The following describes two proteins that form a bound complex.

Sequence of chain B:
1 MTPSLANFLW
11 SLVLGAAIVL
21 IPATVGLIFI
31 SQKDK

Sequence of chain A:
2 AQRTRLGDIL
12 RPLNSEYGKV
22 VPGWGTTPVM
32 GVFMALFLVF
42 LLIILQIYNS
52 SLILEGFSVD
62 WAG

Contacts between the two chains:
Residue L55 in chain A interacts with residue L5 in chain B (closest heavy-atom distance 4.0 Å).
Residue V40 in chain A interacts with residue F8 in chain B (closest heavy-atom distance 4.3 Å).
Residue L53 in chain A interacts with residue T2 in chain B (closest heavy-atom distance 5.0 Å).
Residue I44 in chain A contacts residue F8 in chain B (closest heavy-atom distance 3.4 Å).
Residue L53 in chain A interacts with residue S4 in chain B (closest heavy-atom distance 3.7 Å).
Residue L55 in chain A is in contact with residue T2 in chain B (closest heavy-atom distance 3.9 Å).
Residue I54 in chain A interacts with residue L5 in chain B (closest heavy-atom distance 4.5 Å).
Residue I54 in chain A contacts residue T2 in chain B (closest heavy-atom distance 2.6 Å).
Residue L43 in chain A contacts residue F8 in chain B (closest heavy-atom distance 4.6 Å).
Residue E56 in chain A contacts residue T2 in chain B (closest heavy-atom distance 3.7 Å).
Residue Q47 in chain A is in contact with residue F8 in chain B (closest heavy-atom distance 3.5 Å).
Residue V40 in chain A is in contact with residue L12 in chain B (closest heavy-atom distance 4.0 Å).
Residue E56 in chain A interacts with residue M1 in chain B (closest heavy-atom distance 3.6 Å).
Residue S52 in chain A interacts with residue S4 in chain B (closest heavy-atom distance 4.0 Å).
Residue I54 in chain A interacts with residue S4 in chain B (closest heavy-atom distance 2.5 Å).
Residue L43 in chain A contacts residue L12 in chain B (closest heavy-atom distance 4.8 Å).
Residue L55 in chain A interacts with residue S4 in chain B (closest heavy-atom distance 4.5 Å).
Residue L53 in chain A contacts residue L5 in chain B (closest heavy-atom distance 3.5 Å).
Residue L53 in chain A contacts residue F8 in chain B (closest heavy-atom distance 4.2 Å).